Sequence of chain B:
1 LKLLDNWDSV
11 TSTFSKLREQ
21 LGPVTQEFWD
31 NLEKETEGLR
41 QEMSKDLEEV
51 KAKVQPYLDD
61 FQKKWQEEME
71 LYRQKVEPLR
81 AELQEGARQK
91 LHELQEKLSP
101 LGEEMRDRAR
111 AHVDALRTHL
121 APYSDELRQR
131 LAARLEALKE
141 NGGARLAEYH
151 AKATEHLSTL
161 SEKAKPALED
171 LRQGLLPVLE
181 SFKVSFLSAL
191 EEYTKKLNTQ

Sequence of chain A:
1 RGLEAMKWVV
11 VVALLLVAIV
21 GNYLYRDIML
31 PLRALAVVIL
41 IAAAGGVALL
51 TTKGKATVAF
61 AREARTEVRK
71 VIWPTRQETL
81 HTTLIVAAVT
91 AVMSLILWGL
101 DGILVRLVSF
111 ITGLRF

The following describes two proteins that form a bound complex.

Interface contacts:
Residue R18 in chain B is in contact with residue L16 in chain A (closest heavy-atom distance 3.9 Å).
Residue E19 in chain B contacts residue L16 in chain A (closest heavy-atom distance 4.4 Å).
Residue P23 in chain B is in contact with residue V17 in chain A (closest heavy-atom distance 3.9 Å).
Residue S15 in chain B interacts with residue L16 in chain A (closest heavy-atom distance 5.0 Å).
Residue E19 in chain B is in contact with residue V20 in chain A (closest heavy-atom distance 4.7 Å).
Residue G22 in chain B contacts residue V17 in chain A (closest heavy-atom distance 4.2 Å).